This data describes a binding interaction between two proteins.

Sequence of protein 1:
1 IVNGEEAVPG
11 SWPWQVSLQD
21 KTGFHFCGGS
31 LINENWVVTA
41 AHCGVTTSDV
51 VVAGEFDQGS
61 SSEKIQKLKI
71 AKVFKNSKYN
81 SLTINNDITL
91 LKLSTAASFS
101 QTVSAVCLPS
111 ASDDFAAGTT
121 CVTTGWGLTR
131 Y

Sequence of protein 2:
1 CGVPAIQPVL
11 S

Contacts between the two chains:
Residue S11 in protein 1 contacts residue I6 in protein 2 (closest heavy-atom distance 3.0 Å).
Residue A105 in protein 1 contacts residue G2 in protein 2 (closest heavy-atom distance 2.8 Å).
Residue V8 in protein 1 is in contact with residue P8 in protein 2 (closest heavy-atom distance 4.9 Å).
Residue A105 in protein 1 is in contact with residue C1 in protein 2 (closest heavy-atom distance 3.3 Å).
Residue E5 in protein 1 is in contact with residue L10 in protein 2 (closest heavy-atom distance 3.9 Å).
Residue V8 in protein 1 contacts residue V9 in protein 2 (closest heavy-atom distance 3.6 Å).
Residue G10 in protein 1 contacts residue I6 in protein 2 (closest heavy-atom distance 3.9 Å).
Residue V8 in protein 1 is in contact with residue I6 in protein 2 (closest heavy-atom distance 4.0 Å).
Residue C107 in protein 1 interacts with residue C1 in protein 2 (closest heavy-atom distance 2.0 Å).
Residue Q101 in protein 1 is in contact with residue I6 in protein 2 (closest heavy-atom distance 3.2 Å).
Residue V106 in protein 1 contacts residue G2 in protein 2 (closest heavy-atom distance 4.0 Å).
Residue S11 in protein 1 contacts residue P4 in protein 2 (closest heavy-atom distance 3.4 Å).
Residue V122 in protein 1 is in contact with residue L10 in protein 2 (closest heavy-atom distance 4.6 Å).
Residue E5 in protein 1 interacts with residue V9 in protein 2 (closest heavy-atom distance 4.5 Å).
Residue W12 in protein 1 interacts with residue P8 in protein 2 (closest heavy-atom distance 3.6 Å).
Residue C107 in protein 1 contacts residue G2 in protein 2 (closest heavy-atom distance 3.5 Å).
Residue V8 in protein 1 interacts with residue Q7 in protein 2 (closest heavy-atom distance 4.6 Å).
Residue W12 in protein 1 interacts with residue L10 in protein 2 (closest heavy-atom distance 4.1 Å).
Residue P9 in protein 1 interacts with residue I6 in protein 2 (closest heavy-atom distance 3.6 Å).
Residue E5 in protein 1 is in contact with residue S11 in protein 2 (closest heavy-atom distance 3.2 Å).
Residue W14 in protein 1 contacts residue P4 in protein 2 (closest heavy-atom distance 3.9 Å).
Residue Q101 in protein 1 is in contact with residue A5 in protein 2 (closest heavy-atom distance 3.4 Å).
Residue A105 in protein 1 interacts with residue V3 in protein 2 (closest heavy-atom distance 5.0 Å).
Residue W14 in protein 1 contacts residue V3 in protein 2 (closest heavy-atom distance 4.6 Å).
Residue S104 in protein 1 is in contact with residue P4 in protein 2 (closest heavy-atom distance 5.0 Å).
Residue T102 in protein 1 contacts residue I6 in protein 2 (closest heavy-atom distance 4.0 Å).
Residue S11 in protein 1 is in contact with residue Q7 in protein 2 (closest heavy-atom distance 3.8 Å).
Residue P13 in protein 1 contacts residue P4 in protein 2 (closest heavy-atom distance 3.8 Å).
Residue W14 in protein 1 is in contact with residue G2 in protein 2 (closest heavy-atom distance 4.0 Å).
Residue V106 in protein 1 interacts with residue C1 in protein 2 (closest heavy-atom distance 3.8 Å).
Residue S11 in protein 1 is in contact with residue P8 in protein 2 (closest heavy-atom distance 3.4 Å).